Sequence of the second protein:
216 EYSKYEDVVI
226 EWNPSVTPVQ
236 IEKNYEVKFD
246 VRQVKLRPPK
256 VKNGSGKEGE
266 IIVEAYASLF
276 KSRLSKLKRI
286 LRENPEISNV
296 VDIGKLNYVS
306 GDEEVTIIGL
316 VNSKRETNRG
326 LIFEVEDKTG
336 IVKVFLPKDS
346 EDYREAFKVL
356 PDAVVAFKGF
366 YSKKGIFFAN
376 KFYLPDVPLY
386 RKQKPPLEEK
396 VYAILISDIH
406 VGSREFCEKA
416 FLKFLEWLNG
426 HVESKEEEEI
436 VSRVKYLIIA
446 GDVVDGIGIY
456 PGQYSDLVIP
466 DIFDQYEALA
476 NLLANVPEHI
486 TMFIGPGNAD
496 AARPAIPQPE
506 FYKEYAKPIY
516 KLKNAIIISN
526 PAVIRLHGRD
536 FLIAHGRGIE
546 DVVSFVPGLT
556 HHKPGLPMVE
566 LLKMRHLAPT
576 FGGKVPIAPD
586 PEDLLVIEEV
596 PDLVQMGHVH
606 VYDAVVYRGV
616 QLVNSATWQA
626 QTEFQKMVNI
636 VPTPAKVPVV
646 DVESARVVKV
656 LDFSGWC

Interface contacts:
Residue G259 in the second protein contacts residue V163 in the first protein (closest heavy-atom distance 3.4 Å).
Residue S260 in the second protein contacts residue S161 in the first protein (closest heavy-atom distance 4.0 Å).
Residue K255 in the second protein contacts residue E183 in the first protein (closest heavy-atom distance 4.1 Å).
Residue V256 in the second protein interacts with residue E183 in the first protein (closest heavy-atom distance 4.5 Å).
Residue N258 in the second protein contacts residue V163 in the first protein (closest heavy-atom distance 3.7 Å).
Residue G259 in the second protein interacts with residue S161 in the first protein (closest heavy-atom distance 4.0 Å).
Residue G259 in the second protein is in contact with residue D165 in the first protein (closest heavy-atom distance 3.8 Å).
Residue G259 in the second protein interacts with residue L162 in the first protein (closest heavy-atom distance 3.9 Å).
Residue G259 in the second protein is in contact with residue S164 in the first protein (closest heavy-atom distance 3.7 Å).
Residue N258 in the second protein interacts with residue L162 in the first protein (closest heavy-atom distance 4.6 Å).

Sequence of the first protein:
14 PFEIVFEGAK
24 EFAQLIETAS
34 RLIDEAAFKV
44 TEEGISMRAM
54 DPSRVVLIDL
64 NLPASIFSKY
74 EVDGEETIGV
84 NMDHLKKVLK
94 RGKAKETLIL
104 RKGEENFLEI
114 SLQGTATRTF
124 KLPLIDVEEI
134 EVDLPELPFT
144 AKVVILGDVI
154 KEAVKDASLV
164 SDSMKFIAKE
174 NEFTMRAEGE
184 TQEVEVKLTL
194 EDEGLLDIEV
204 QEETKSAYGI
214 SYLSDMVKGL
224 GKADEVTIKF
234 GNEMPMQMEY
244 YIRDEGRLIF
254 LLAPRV

These two protein chains interact to form a complex.